Sequence of the first protein:
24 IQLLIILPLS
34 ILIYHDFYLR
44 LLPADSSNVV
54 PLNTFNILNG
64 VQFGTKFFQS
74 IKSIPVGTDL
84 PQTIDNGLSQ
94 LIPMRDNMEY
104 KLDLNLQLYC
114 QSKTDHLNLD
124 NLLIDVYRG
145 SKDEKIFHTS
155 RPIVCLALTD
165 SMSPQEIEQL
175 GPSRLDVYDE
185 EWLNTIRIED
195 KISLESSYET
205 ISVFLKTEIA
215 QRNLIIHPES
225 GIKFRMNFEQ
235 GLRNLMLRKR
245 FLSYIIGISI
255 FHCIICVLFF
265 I

Contacts between the two chains:
Residue N217 in the second protein interacts with residue I213 in the first protein (closest heavy-atom distance 4.1 Å).
Residue P176 in the second protein interacts with residue E184 in the first protein (closest heavy-atom distance 3.1 Å).
Residue N89 in the second protein is in contact with residue F151 in the first protein (closest heavy-atom distance 3.5 Å).
Residue Q114 in the second protein is in contact with residue L120 in the first protein (closest heavy-atom distance 3.4 Å).
Residue L91 in the second protein interacts with residue H152 in the first protein (closest heavy-atom distance 4.5 Å).
Residue N56 in the second protein interacts with residue S154 in the first protein (closest heavy-atom distance 4.3 Å).
Residue P176 in the second protein interacts with residue E185 in the first protein (closest heavy-atom distance 3.2 Å).
Residue D88 in the second protein interacts with residue F151 in the first protein (closest heavy-atom distance 4.0 Å).
Residue Y112 in the second protein is in contact with residue P156 in the first protein (closest heavy-atom distance 3.9 Å).
Residue R178 in the second protein interacts with residue V158 in the first protein (closest heavy-atom distance 4.0 Å).
Residue Q114 in the second protein interacts with residue L122 in the first protein (closest heavy-atom distance 2.7 Å).
Residue R178 in the second protein is in contact with residue E170 in the first protein (closest heavy-atom distance 4.3 Å).
Residue Q114 in the second protein interacts with residue I213 in the first protein (closest heavy-atom distance 3.8 Å).
Residue N89 in the second protein contacts residue I150 in the first protein (closest heavy-atom distance 4.1 Å).
Residue Y182 in the second protein interacts with residue L122 in the first protein (closest heavy-atom distance 3.8 Å).
Residue L91 in the second protein interacts with residue I150 in the first protein (closest heavy-atom distance 3.9 Å).
Residue I171 in the second protein interacts with residue E170 in the first protein (closest heavy-atom distance 4.5 Å).
Residue P222 in the second protein interacts with residue T153 in the first protein (closest heavy-atom distance 4.3 Å).
Residue L179 in the second protein contacts residue P156 in the first protein (closest heavy-atom distance 3.3 Å).
Residue P222 in the second protein is in contact with residue R155 in the first protein (closest heavy-atom distance 3.6 Å).
Residue P176 in the second protein interacts with residue L174 in the first protein (closest heavy-atom distance 3.7 Å).
Residue H221 in the second protein is in contact with residue P156 in the first protein (closest heavy-atom distance 4.3 Å).
Residue I219 in the second protein contacts residue L122 in the first protein (closest heavy-atom distance 3.5 Å).
Residue S177 in the second protein interacts with residue E184 in the first protein (closest heavy-atom distance 3.6 Å).
Residue L179 in the second protein contacts residue V158 in the first protein (closest heavy-atom distance 3.8 Å).
Residue R178 in the second protein contacts residue E185 in the first protein (closest heavy-atom distance 2.9 Å).
Residue I171 in the second protein is in contact with residue E185 in the first protein (closest heavy-atom distance 3.5 Å).
Residue I219 in the second protein interacts with residue D123 in the first protein (closest heavy-atom distance 4.0 Å).
Residue S177 in the second protein interacts with residue E185 in the first protein (closest heavy-atom distance 3.7 Å).
Residue P222 in the second protein contacts residue P156 in the first protein (closest heavy-atom distance 3.9 Å).
Residue N89 in the second protein is in contact with residue H152 in the first protein (closest heavy-atom distance 2.8 Å).
Residue E172 in the second protein interacts with residue Q173 in the first protein (closest heavy-atom distance 3.9 Å).
Residue L162 in the second protein is in contact with residue H119 in the first protein (closest heavy-atom distance 3.5 Å).
Residue N56 in the second protein contacts residue T153 in the first protein (closest heavy-atom distance 4.2 Å).
Residue L91 in the second protein is in contact with residue F151 in the first protein (closest heavy-atom distance 4.3 Å).
Residue P168 in the second protein is in contact with residue E170 in the first protein (closest heavy-atom distance 3.8 Å).
Residue L160 in the second protein contacts residue L122 in the first protein (closest heavy-atom distance 4.1 Å).
Residue I219 in the second protein interacts with residue N124 in the first protein (closest heavy-atom distance 3.6 Å).
Residue I219 in the second protein contacts residue P156 in the first protein (closest heavy-atom distance 4.2 Å).
Residue N217 in the second protein is in contact with residue L120 in the first protein (closest heavy-atom distance 4.0 Å).
Residue Y112 in the second protein is in contact with residue L122 in the first protein (closest heavy-atom distance 4.0 Å).
Residue R178 in the second protein interacts with residue W186 in the first protein (closest heavy-atom distance 3.4 Å).
Residue L91 in the second protein contacts residue K149 in the first protein (closest heavy-atom distance 3.6 Å).
Residue L218 in the second protein contacts residue E212 in the first protein (closest heavy-atom distance 4.5 Å).
Residue Q114 in the second protein contacts residue N121 in the first protein (closest heavy-atom distance 3.6 Å).
Residue I171 in the second protein contacts residue L174 in the first protein (closest heavy-atom distance 4.4 Å).
Residue L162 in the second protein contacts residue L120 in the first protein (closest heavy-atom distance 3.7 Å).
Residue I219 in the second protein contacts residue E212 in the first protein (closest heavy-atom distance 4.5 Å).
Residue P222 in the second protein contacts residue S154 in the first protein (closest heavy-atom distance 3.2 Å).
Residue L162 in the second protein contacts residue D118 in the first protein (closest heavy-atom distance 4.1 Å).
Residue Y182 in the second protein interacts with residue N121 in the first protein (closest heavy-atom distance 2.4 Å).
Residue D88 in the second protein is in contact with residue K195 in the first protein (closest heavy-atom distance 3.5 Å).
Residue N56 in the second protein is in contact with residue H152 in the first protein (closest heavy-atom distance 4.4 Å).
Residue L179 in the second protein interacts with residue I157 in the first protein (closest heavy-atom distance 4.3 Å).
Residue I219 in the second protein contacts residue I213 in the first protein (closest heavy-atom distance 3.6 Å).
Residue G90 in the second protein is in contact with residue H152 in the first protein (closest heavy-atom distance 3.2 Å).
Residue P168 in the second protein contacts residue Q169 in the first protein (closest heavy-atom distance 4.2 Å).
Residue Y182 in the second protein is in contact with residue V158 in the first protein (closest heavy-atom distance 3.6 Å).
Residue R178 in the second protein is in contact with residue S165 in the first protein (closest heavy-atom distance 4.3 Å).
Residue P168 in the second protein contacts residue S167 in the first protein (closest heavy-atom distance 3.8 Å).

Sequence of the second protein:
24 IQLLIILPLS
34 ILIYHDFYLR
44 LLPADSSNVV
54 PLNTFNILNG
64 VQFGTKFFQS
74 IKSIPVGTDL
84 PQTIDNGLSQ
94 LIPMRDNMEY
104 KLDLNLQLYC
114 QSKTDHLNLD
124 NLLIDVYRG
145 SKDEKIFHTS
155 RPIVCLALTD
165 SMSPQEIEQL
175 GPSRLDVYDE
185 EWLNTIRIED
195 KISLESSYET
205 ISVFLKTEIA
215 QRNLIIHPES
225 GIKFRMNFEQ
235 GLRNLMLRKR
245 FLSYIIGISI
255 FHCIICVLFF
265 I

This data describes a binding interaction between two proteins.